These two protein chains interact to form a complex.

Sequence of the second protein:
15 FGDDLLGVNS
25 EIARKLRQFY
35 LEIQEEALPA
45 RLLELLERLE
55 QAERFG

Residue-level contacts at the interface:
Residue A21 in the first protein is in contact with residue Y34 in the second protein (closest heavy-atom distance 3.7 Å).
Residue L101 in the first protein interacts with residue F33 in the second protein (closest heavy-atom distance 3.5 Å).
Residue F62 in the first protein is in contact with residue Y34 in the second protein (closest heavy-atom distance 3.5 Å).
Residue F22 in the first protein is in contact with residue Y34 in the second protein (closest heavy-atom distance 3.8 Å).
Residue L41 in the first protein interacts with residue L50 in the second protein (closest heavy-atom distance 3.7 Å).
Residue I24 in the first protein contacts residue I37 in the second protein (closest heavy-atom distance 3.6 Å).
Residue A126 in the first protein contacts residue Y34 in the second protein (closest heavy-atom distance 3.2 Å).
Residue L160 in the first protein contacts residue I26 in the second protein (closest heavy-atom distance 3.8 Å).
Residue A21 in the first protein interacts with residue I37 in the second protein (closest heavy-atom distance 3.7 Å).
Residue L16 in the first protein interacts with residue L42 in the second protein (closest heavy-atom distance 3.7 Å).
Residue V5 in the first protein interacts with residue E57 in the second protein (closest heavy-atom distance 3.7 Å).
Residue W45 in the first protein interacts with residue E54 in the second protein (closest heavy-atom distance 3.7 Å).
Residue E34 in the first protein contacts residue P43 in the second protein (closest heavy-atom distance 3.3 Å).
Residue L156 in the first protein interacts with residue I26 in the second protein (closest heavy-atom distance 3.6 Å).
Residue K9 in the first protein contacts residue E54 in the second protein (closest heavy-atom distance 2.8 Å).
Residue Q38 in the first protein is in contact with residue L49 in the second protein (closest heavy-atom distance 3.6 Å).
Residue R20 in the first protein is in contact with residue E40 in the second protein (closest heavy-atom distance 2.8 Å).
Residue L16 in the first protein is in contact with residue L46 in the second protein (closest heavy-atom distance 3.7 Å).
Residue L101 in the first protein interacts with residue K29 in the second protein (closest heavy-atom distance 3.6 Å).
Residue A18 in the first protein interacts with residue Q38 in the second protein (closest heavy-atom distance 3.5 Å).
Residue F106 in the first protein interacts with residue K29 in the second protein (closest heavy-atom distance 3.8 Å).
Residue R153 in the first protein contacts residue S24 in the second protein (closest heavy-atom distance 3.4 Å).
Residue Y131 in the first protein interacts with residue L19 in the second protein (closest heavy-atom distance 3.5 Å).
Residue L13 in the first protein interacts with residue L50 in the second protein (closest heavy-atom distance 3.7 Å).
Residue A18 in the first protein interacts with residue Y34 in the second protein (closest heavy-atom distance 2.9 Å).
Residue I121 in the first protein is in contact with residue L30 in the second protein (closest heavy-atom distance 3.7 Å).
Residue S150 in the first protein is in contact with residue L19 in the second protein (closest heavy-atom distance 3.8 Å).
Residue G99 in the first protein interacts with residue E36 in the second protein (closest heavy-atom distance 2.5 Å).
Residue R153 in the first protein contacts residue L19 in the second protein (closest heavy-atom distance 3.2 Å).
Residue S127 in the first protein interacts with residue Y34 in the second protein (closest heavy-atom distance 3.1 Å).
Residue Y98 in the first protein is in contact with residue E36 in the second protein (closest heavy-atom distance 3.1 Å).
Residue K9 in the first protein is in contact with residue E51 in the second protein (closest heavy-atom distance 2.8 Å).
Residue G125 in the first protein contacts residue L20 in the second protein (closest heavy-atom distance 3.7 Å).
Residue E34 in the first protein contacts residue R45 in the second protein (closest heavy-atom distance 3.5 Å).
Residue R164 in the first protein contacts residue E25 in the second protein (closest heavy-atom distance 3.0 Å).
Residue L103 in the first protein is in contact with residue E36 in the second protein (closest heavy-atom distance 3.6 Å).
Residue L12 in the first protein is in contact with residue L50 in the second protein (closest heavy-atom distance 3.6 Å).
Residue F106 in the first protein contacts residue L30 in the second protein (closest heavy-atom distance 3.7 Å).
Residue Y98 in the first protein contacts residue L35 in the second protein (closest heavy-atom distance 3.8 Å).
Residue S25 in the first protein contacts residue F33 in the second protein (closest heavy-atom distance 3.3 Å).
Residue R153 in the first protein contacts residue L20 in the second protein (closest heavy-atom distance 3.5 Å).
Residue V37 in the first protein contacts residue L46 in the second protein (closest heavy-atom distance 3.7 Å).
Residue K146 in the first protein interacts with residue L19 in the second protein (closest heavy-atom distance 3.6 Å).
Residue R153 in the first protein is in contact with residue I26 in the second protein (closest heavy-atom distance 3.7 Å).
Residue A126 in the first protein interacts with residue L30 in the second protein (closest heavy-atom distance 3.8 Å).
Residue W45 in the first protein is in contact with residue E57 in the second protein (closest heavy-atom distance 3.3 Å).
Residue G125 in the first protein interacts with residue L30 in the second protein (closest heavy-atom distance 3.6 Å).
Residue R164 in the first protein is in contact with residue S24 in the second protein (closest heavy-atom distance 3.5 Å).
Residue R20 in the first protein contacts residue I37 in the second protein (closest heavy-atom distance 3.0 Å).
Residue A96 in the first protein interacts with residue E36 in the second protein (closest heavy-atom distance 3.4 Å).
Residue L41 in the first protein interacts with residue L46 in the second protein (closest heavy-atom distance 3.8 Å).
Residue L41 in the first protein is in contact with residue L49 in the second protein (closest heavy-atom distance 3.8 Å).
Residue V162 in the first protein interacts with residue K29 in the second protein (closest heavy-atom distance 3.7 Å).
Residue L103 in the first protein contacts residue F33 in the second protein (closest heavy-atom distance 3.8 Å).
Residue Q97 in the first protein contacts residue E36 in the second protein (closest heavy-atom distance 3.3 Å).
Residue R20 in the first protein is in contact with residue L42 in the second protein (closest heavy-atom distance 3.6 Å).
Residue R164 in the first protein is in contact with residue I26 in the second protein (closest heavy-atom distance 2.9 Å).
Residue F106 in the first protein is in contact with residue F33 in the second protein (closest heavy-atom distance 3.4 Å).
Residue W45 in the first protein contacts residue L53 in the second protein (closest heavy-atom distance 3.5 Å).
Residue P17 in the first protein interacts with residue Q38 in the second protein (closest heavy-atom distance 3.4 Å).

Sequence of the first protein:
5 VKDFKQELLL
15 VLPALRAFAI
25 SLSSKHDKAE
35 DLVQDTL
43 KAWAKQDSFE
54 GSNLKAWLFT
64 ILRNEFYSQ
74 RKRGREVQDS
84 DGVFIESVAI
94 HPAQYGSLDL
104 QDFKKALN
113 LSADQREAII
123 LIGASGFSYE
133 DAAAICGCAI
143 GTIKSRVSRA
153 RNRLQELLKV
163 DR